Sequence of protein 1:
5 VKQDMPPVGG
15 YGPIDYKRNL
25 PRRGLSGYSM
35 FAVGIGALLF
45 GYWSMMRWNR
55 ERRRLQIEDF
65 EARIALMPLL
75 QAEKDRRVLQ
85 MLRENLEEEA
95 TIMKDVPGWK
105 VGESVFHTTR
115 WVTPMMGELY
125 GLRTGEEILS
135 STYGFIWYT

Residue-level contacts at the interface:
Residue F139 in protein 1 is in contact with residue S42 in protein 2 (closest heavy-atom distance 4.4 Å).
Residue T143 in protein 1 is in contact with residue K36 in protein 2 (closest heavy-atom distance 4.6 Å).
Residue F139 in protein 1 interacts with residue W45 in protein 2 (closest heavy-atom distance 3.5 Å).
Residue S135 in protein 1 contacts residue W45 in protein 2 (closest heavy-atom distance 4.6 Å).
Residue F139 in protein 1 contacts residue Y41 in protein 2 (closest heavy-atom distance 3.5 Å).
Residue R67 in protein 1 contacts residue Y43 in protein 2 (closest heavy-atom distance 3.5 Å).
Residue Y142 in protein 1 contacts residue Y60 in protein 2 (closest heavy-atom distance 3.4 Å).
Residue L70 in protein 1 interacts with residue L47 in protein 2 (closest heavy-atom distance 4.1 Å).
Residue Y142 in protein 1 is in contact with residue M48 in protein 2 (closest heavy-atom distance 3.4 Å).
Residue L74 in protein 1 contacts residue Y43 in protein 2 (closest heavy-atom distance 4.6 Å).
Residue L74 in protein 1 is in contact with residue R50 in protein 2 (closest heavy-atom distance 3.5 Å).
Residue E77 in protein 1 is in contact with residue R50 in protein 2 (closest heavy-atom distance 2.6 Å).
Residue L74 in protein 1 contacts residue Y46 in protein 2 (closest heavy-atom distance 3.9 Å).
Residue F139 in protein 1 is in contact with residue A39 in protein 2 (closest heavy-atom distance 3.8 Å).
Residue S135 in protein 1 interacts with residue E49 in protein 2 (closest heavy-atom distance 4.2 Å).
Residue L70 in protein 1 contacts residue Y43 in protein 2 (closest heavy-atom distance 3.4 Å).
Residue K78 in protein 1 contacts residue Y46 in protein 2 (closest heavy-atom distance 3.8 Å).
Residue F139 in protein 1 is in contact with residue H40 in protein 2 (closest heavy-atom distance 3.7 Å).
Residue R81 in protein 1 interacts with residue R53 in protein 2 (closest heavy-atom distance 3.6 Å).
Residue Y142 in protein 1 contacts residue W45 in protein 2 (closest heavy-atom distance 3.8 Å).
Residue Y124 in protein 1 interacts with residue E49 in protein 2 (closest heavy-atom distance 4.0 Å).
Residue S134 in protein 1 is in contact with residue W45 in protein 2 (closest heavy-atom distance 4.0 Å).
Residue R81 in protein 1 contacts residue Y46 in protein 2 (closest heavy-atom distance 3.1 Å).
Residue R81 in protein 1 interacts with residue E49 in protein 2 (closest heavy-atom distance 4.8 Å).
Residue Y124 in protein 1 contacts residue R53 in protein 2 (closest heavy-atom distance 4.2 Å).
Residue G138 in protein 1 is in contact with residue W45 in protein 2 (closest heavy-atom distance 3.6 Å).
Residue T143 in protein 1 contacts residue A39 in protein 2 (closest heavy-atom distance 4.2 Å).
Residue A66 in protein 1 interacts with residue Y43 in protein 2 (closest heavy-atom distance 4.0 Å).
Residue Y142 in protein 1 contacts residue A39 in protein 2 (closest heavy-atom distance 3.8 Å).
Residue Y142 in protein 1 interacts with residue R37 in protein 2 (closest heavy-atom distance 3.8 Å).
Residue Y142 in protein 1 contacts residue K36 in protein 2 (closest heavy-atom distance 4.0 Å).
Residue E77 in protein 1 interacts with residue Y46 in protein 2 (closest heavy-atom distance 4.8 Å).

Sequence of protein 2:
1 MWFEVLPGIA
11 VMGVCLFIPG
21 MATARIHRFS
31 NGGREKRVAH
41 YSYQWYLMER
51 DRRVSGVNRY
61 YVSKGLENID

This data describes a binding interaction between two proteins.